Sequence of the second protein:
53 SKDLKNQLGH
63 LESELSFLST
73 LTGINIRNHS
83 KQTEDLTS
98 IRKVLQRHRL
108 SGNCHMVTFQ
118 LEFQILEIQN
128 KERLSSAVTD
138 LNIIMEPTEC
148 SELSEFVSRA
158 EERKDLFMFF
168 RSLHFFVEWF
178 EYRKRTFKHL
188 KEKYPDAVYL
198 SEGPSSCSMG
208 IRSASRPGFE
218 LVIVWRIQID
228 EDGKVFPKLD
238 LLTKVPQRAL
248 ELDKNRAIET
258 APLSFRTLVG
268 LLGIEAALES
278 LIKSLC

These two protein chains interact to form a complex.

Interface contacts:
Residue W222 in the second protein interacts with residue L80 in the first protein (closest heavy-atom distance 4.1 Å).
Residue D237 in the second protein contacts residue P91 in the first protein (closest heavy-atom distance 4.0 Å).
Residue R263 in the second protein interacts with residue A90 in the first protein (closest heavy-atom distance 4.2 Å).
Residue A273 in the second protein interacts with residue I72 in the first protein (closest heavy-atom distance 4.4 Å).
Residue L260 in the second protein contacts residue K95 in the first protein (closest heavy-atom distance 3.5 Å).
Residue K235 in the second protein is in contact with residue A90 in the first protein (closest heavy-atom distance 4.8 Å).
Residue T183 in the second protein contacts residue L78 in the first protein (closest heavy-atom distance 4.4 Å).
Residue W176 in the second protein contacts residue P81 in the first protein (closest heavy-atom distance 3.5 Å).
Residue R263 in the second protein interacts with residue T92 in the first protein (closest heavy-atom distance 4.3 Å).
Residue L238 in the second protein interacts with residue L93 in the first protein (closest heavy-atom distance 4.0 Å).
Residue L260 in the second protein contacts residue T92 in the first protein (closest heavy-atom distance 3.8 Å).
Residue D237 in the second protein contacts residue T92 in the first protein (closest heavy-atom distance 4.0 Å).
Residue T240 in the second protein is in contact with residue Q94 in the first protein (closest heavy-atom distance 2.8 Å).
Residue V221 in the second protein interacts with residue L93 in the first protein (closest heavy-atom distance 3.5 Å).
Residue L269 in the second protein is in contact with residue H70 in the first protein (closest heavy-atom distance 3.4 Å).
Residue P234 in the second protein contacts residue T87 in the first protein (closest heavy-atom distance 3.5 Å).
Residue K235 in the second protein is in contact with residue L93 in the first protein (closest heavy-atom distance 4.5 Å).
Residue S198 in the second protein contacts residue E128 in the first protein (closest heavy-atom distance 3.3 Å).
Residue L239 in the second protein is in contact with residue L93 in the first protein (closest heavy-atom distance 3.8 Å).
Residue A273 in the second protein contacts residue H70 in the first protein (closest heavy-atom distance 4.8 Å).
Residue E276 in the second protein contacts residue N73 in the first protein (closest heavy-atom distance 3.8 Å).
Residue F233 in the second protein is in contact with residue K86 in the first protein (closest heavy-atom distance 4.1 Å).
Residue E272 in the second protein interacts with residue S79 in the first protein (closest heavy-atom distance 4.4 Å).
Residue R223 in the second protein interacts with residue L93 in the first protein (closest heavy-atom distance 3.2 Å).
Residue L239 in the second protein contacts residue I97 in the first protein (closest heavy-atom distance 3.7 Å).
Residue E276 in the second protein interacts with residue Q71 in the first protein (closest heavy-atom distance 3.9 Å).
Residue I271 in the second protein contacts residue P81 in the first protein (closest heavy-atom distance 3.2 Å).
Residue P259 in the second protein contacts residue T92 in the first protein (closest heavy-atom distance 4.0 Å).
Residue K280 in the second protein contacts residue M69 in the first protein (closest heavy-atom distance 4.5 Å).
Residue R263 in the second protein contacts residue K89 in the first protein (closest heavy-atom distance 4.2 Å).
Residue Y179 in the second protein is in contact with residue S79 in the first protein (closest heavy-atom distance 4.4 Å).
Residue R263 in the second protein interacts with residue L88 in the first protein (closest heavy-atom distance 2.6 Å).
Residue K235 in the second protein contacts residue T87 in the first protein (closest heavy-atom distance 4.8 Å).
Residue F233 in the second protein is in contact with residue S84 in the first protein (closest heavy-atom distance 4.2 Å).
Residue H186 in the second protein is in contact with residue L78 in the first protein (closest heavy-atom distance 4.3 Å).
Residue W176 in the second protein is in contact with residue E82 in the first protein (closest heavy-atom distance 4.6 Å).
Residue L197 in the second protein contacts residue E128 in the first protein (closest heavy-atom distance 3.7 Å).
Residue F233 in the second protein is in contact with residue T87 in the first protein (closest heavy-atom distance 4.4 Å).
Residue L238 in the second protein interacts with residue Q94 in the first protein (closest heavy-atom distance 3.3 Å).
Residue L239 in the second protein contacts residue Q94 in the first protein (closest heavy-atom distance 3.7 Å).
Residue P201 in the second protein interacts with residue D135 in the first protein (closest heavy-atom distance 3.3 Å).
Residue D237 in the second protein is in contact with residue L93 in the first protein (closest heavy-atom distance 3.5 Å).
Residue G200 in the second protein is in contact with residue Y131 in the first protein (closest heavy-atom distance 3.8 Å).
Residue L236 in the second protein is in contact with residue L83 in the first protein (closest heavy-atom distance 4.8 Å).
Residue V266 in the second protein interacts with residue L88 in the first protein (closest heavy-atom distance 4.2 Å).
Residue E272 in the second protein contacts residue L78 in the first protein (closest heavy-atom distance 3.0 Å).
Residue T183 in the second protein interacts with residue L80 in the first protein (closest heavy-atom distance 3.8 Å).
Residue Y179 in the second protein interacts with residue P81 in the first protein (closest heavy-atom distance 3.7 Å).
Residue E272 in the second protein is in contact with residue L80 in the first protein (closest heavy-atom distance 3.8 Å).
Residue I271 in the second protein is in contact with residue L83 in the first protein (closest heavy-atom distance 3.5 Å).
Residue R182 in the second protein contacts residue L78 in the first protein (closest heavy-atom distance 3.4 Å).
Residue K185 in the second protein contacts residue D135 in the first protein (closest heavy-atom distance 2.9 Å).
Residue I271 in the second protein contacts residue L80 in the first protein (closest heavy-atom distance 3.9 Å).
Residue E272 in the second protein interacts with residue N73 in the first protein (closest heavy-atom distance 4.3 Å).
Residue K181 in the second protein contacts residue D135 in the first protein (closest heavy-atom distance 3.7 Å).
Residue P259 in the second protein is in contact with residue Q94 in the first protein (closest heavy-atom distance 3.2 Å).
Residue E199 in the second protein is in contact with residue Y131 in the first protein (closest heavy-atom distance 3.2 Å).
Residue S277 in the second protein is in contact with residue H70 in the first protein (closest heavy-atom distance 3.0 Å).
Residue Y179 in the second protein interacts with residue L80 in the first protein (closest heavy-atom distance 4.2 Å).
Residue P234 in the second protein contacts residue L83 in the first protein (closest heavy-atom distance 4.8 Å).

Sequence of the first protein:
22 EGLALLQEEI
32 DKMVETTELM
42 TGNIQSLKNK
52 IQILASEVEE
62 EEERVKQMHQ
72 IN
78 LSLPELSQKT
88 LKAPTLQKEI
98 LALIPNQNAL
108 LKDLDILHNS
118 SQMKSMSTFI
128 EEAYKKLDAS